Sequence of the second protein:
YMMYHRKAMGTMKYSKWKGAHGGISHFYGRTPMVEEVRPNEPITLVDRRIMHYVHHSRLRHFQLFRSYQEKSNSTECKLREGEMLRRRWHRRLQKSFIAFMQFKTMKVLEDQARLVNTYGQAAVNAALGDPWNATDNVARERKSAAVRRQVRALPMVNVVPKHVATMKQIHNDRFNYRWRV

Contacts between the two chains:
Residue F97 in the first protein interacts with residue E121 in the second protein (closest heavy-atom distance 3.4 Å).
Residue N211 in the first protein is in contact with residue V119 in the second protein (closest heavy-atom distance 3.6 Å).
Residue H141 in the first protein contacts residue L70 in the second protein (closest heavy-atom distance 3.5 Å).
Residue G61 in the first protein contacts residue R103 in the second protein (closest heavy-atom distance 3.3 Å).
Residue F174 in the first protein contacts residue T42 in the second protein (closest heavy-atom distance 3.0 Å).
Residue F174 in the first protein interacts with residue R41 in the second protein (closest heavy-atom distance 3.7 Å).
Residue F222 in the first protein contacts residue Y130 in the second protein (closest heavy-atom distance 3.4 Å).
Residue Q96 in the first protein is in contact with residue A124 in the second protein (closest heavy-atom distance 3.6 Å).
Residue Y68 in the first protein interacts with residue M117 in the second protein (closest heavy-atom distance 3.5 Å).
Residue F208 in the first protein is in contact with residue T116 in the second protein (closest heavy-atom distance 3.4 Å).
Residue V205 in the first protein contacts residue M112 in the second protein (closest heavy-atom distance 3.8 Å).
Residue D146 in the first protein interacts with residue M95 in the second protein (closest heavy-atom distance 3.2 Å).
Residue F60 in the first protein is in contact with residue R103 in the second protein (closest heavy-atom distance 3.1 Å).
Residue N211 in the first protein interacts with residue T116 in the second protein (closest heavy-atom distance 3.3 Å).
Residue D91 in the first protein is in contact with residue N128 in the second protein (closest heavy-atom distance 3.4 Å).
Residue Q214 in the first protein interacts with residue L139 in the second protein (closest heavy-atom distance 3.4 Å).
Residue L59 in the first protein is in contact with residue R103 in the second protein (closest heavy-atom distance 3.8 Å).
Residue T198 in the first protein is in contact with residue I109 in the second protein (closest heavy-atom distance 3.4 Å).
Residue R173 in the first protein interacts with residue R41 in the second protein (closest heavy-atom distance 3.7 Å).
Residue F208 in the first protein contacts residue M112 in the second protein (closest heavy-atom distance 3.6 Å).
Residue D146 in the first protein contacts residue R98 in the second protein (closest heavy-atom distance 2.7 Å).
Residue Y199 in the first protein is in contact with residue I109 in the second protein (closest heavy-atom distance 3.5 Å).
Residue Q214 in the first protein interacts with residue Q123 in the second protein (closest heavy-atom distance 3.7 Å).
Residue I105 in the first protein is in contact with residue Q113 in the second protein (closest heavy-atom distance 3.6 Å).
Residue T139 in the first protein is in contact with residue M44 in the second protein (closest heavy-atom distance 3.6 Å).
Residue I105 in the first protein contacts residue A110 in the second protein (closest heavy-atom distance 3.6 Å).
Residue T139 in the first protein contacts residue L70 in the second protein (closest heavy-atom distance 3.1 Å).
Residue R217 in the first protein contacts residue L139 in the second protein (closest heavy-atom distance 3.1 Å).
Residue T137 in the first protein interacts with residue Y64 in the second protein (closest heavy-atom distance 3.8 Å).
Residue T201 in the first protein contacts residue F108 in the second protein (closest heavy-atom distance 3.1 Å).
Residue Y68 in the first protein interacts with residue F114 in the second protein (closest heavy-atom distance 3.4 Å).
Residue F97 in the first protein is in contact with residue L120 in the second protein (closest heavy-atom distance 3.6 Å).
Residue S200 in the first protein interacts with residue I109 in the second protein (closest heavy-atom distance 3.7 Å).
Residue T215 in the first protein contacts residue Q123 in the second protein (closest heavy-atom distance 3.8 Å).
Residue I218 in the first protein is in contact with residue L139 in the second protein (closest heavy-atom distance 3.6 Å).
Residue R138 in the first protein is in contact with residue Y64 in the second protein (closest heavy-atom distance 3.0 Å).
Residue W58 in the first protein contacts residue R103 in the second protein (closest heavy-atom distance 3.3 Å).
Residue A93 in the first protein interacts with residue R125 in the second protein (closest heavy-atom distance 3.4 Å).
Residue P172 in the first protein is in contact with residue G40 in the second protein (closest heavy-atom distance 3.8 Å).
Residue Y194 in the first protein contacts residue Q113 in the second protein (closest heavy-atom distance 3.1 Å).
Residue F208 in the first protein interacts with residue K115 in the second protein (closest heavy-atom distance 3.6 Å).
Residue F174 in the first protein interacts with residue P43 in the second protein (closest heavy-atom distance 3.6 Å).
Residue I218 in the first protein is in contact with residue V135 in the second protein (closest heavy-atom distance 3.8 Å).
Residue R138 in the first protein contacts residue P43 in the second protein (closest heavy-atom distance 3.4 Å).
Residue R217 in the first protein interacts with residue A138 in the second protein (closest heavy-atom distance 3.3 Å).
Residue A93 in the first protein interacts with residue A124 in the second protein (closest heavy-atom distance 3.8 Å).
Residue G175 in the first protein contacts residue P43 in the second protein (closest heavy-atom distance 3.2 Å).
Residue R138 in the first protein contacts residue M44 in the second protein (closest heavy-atom distance 3.4 Å).
Residue P196 in the first protein interacts with residue Q113 in the second protein (closest heavy-atom distance 2.9 Å).
Residue G90 in the first protein is in contact with residue N128 in the second protein (closest heavy-atom distance 3.7 Å).
Residue N211 in the first protein is in contact with residue L120 in the second protein (closest heavy-atom distance 3.5 Å).
Residue D146 in the first protein is in contact with residue R102 in the second protein (closest heavy-atom distance 2.9 Å).
Residue F208 in the first protein is in contact with residue V119 in the second protein (closest heavy-atom distance 3.5 Å).
Residue R173 in the first protein contacts residue G40 in the second protein (closest heavy-atom distance 3.5 Å).
Residue W212 in the first protein interacts with residue V119 in the second protein (closest heavy-atom distance 3.6 Å).
Residue F103 in the first protein contacts residue Q113 in the second protein (closest heavy-atom distance 3.6 Å).
Residue F60 in the first protein is in contact with residue S107 in the second protein (closest heavy-atom distance 3.5 Å).
Residue Y221 in the first protein contacts residue A138 in the second protein (closest heavy-atom distance 3.8 Å).
Residue F222 in the first protein is in contact with residue A134 in the second protein (closest heavy-atom distance 3.7 Å).
Residue R138 in the first protein is in contact with residue E46 in the second protein (closest heavy-atom distance 3.2 Å).

Sequence of the first protein:
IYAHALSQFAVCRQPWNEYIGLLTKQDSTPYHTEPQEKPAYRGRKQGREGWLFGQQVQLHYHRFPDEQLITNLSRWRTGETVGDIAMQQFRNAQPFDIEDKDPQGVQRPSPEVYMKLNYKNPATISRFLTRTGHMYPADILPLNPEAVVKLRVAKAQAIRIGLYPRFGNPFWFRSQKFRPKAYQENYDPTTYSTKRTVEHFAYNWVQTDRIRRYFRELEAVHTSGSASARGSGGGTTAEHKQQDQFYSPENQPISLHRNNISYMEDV

These two protein chains interact to form a complex.